This data describes a binding interaction between two proteins.

Sequence of protein 1:
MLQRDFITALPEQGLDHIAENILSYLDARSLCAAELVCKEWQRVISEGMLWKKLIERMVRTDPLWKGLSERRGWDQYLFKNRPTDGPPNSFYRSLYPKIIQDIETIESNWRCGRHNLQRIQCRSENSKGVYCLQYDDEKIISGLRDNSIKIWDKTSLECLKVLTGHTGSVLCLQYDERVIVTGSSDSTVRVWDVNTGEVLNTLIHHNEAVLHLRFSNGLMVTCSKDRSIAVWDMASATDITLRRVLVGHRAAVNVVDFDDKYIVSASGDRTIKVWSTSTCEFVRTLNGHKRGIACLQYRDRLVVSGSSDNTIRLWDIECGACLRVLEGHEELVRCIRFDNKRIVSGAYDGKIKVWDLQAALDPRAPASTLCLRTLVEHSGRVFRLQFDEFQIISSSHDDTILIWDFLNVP

Sequence of protein 2:
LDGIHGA

Interface contacts:
Residue R334 in protein 1 contacts residue D2 in protein 2 (closest heavy-atom distance 3.0 Å).
Residue L211 in protein 1 interacts with residue H6 in protein 2 (closest heavy-atom distance 4.4 Å).
Residue L211 in protein 1 is in contact with residue I5 in protein 2 (closest heavy-atom distance 4.4 Å).
Residue R145 in protein 1 is in contact with residue L1 in protein 2 (closest heavy-atom distance 4.3 Å).
Residue Y348 in protein 1 interacts with residue D2 in protein 2 (closest heavy-atom distance 2.3 Å).
Residue G268 in protein 1 contacts residue H6 in protein 2 (closest heavy-atom distance 3.3 Å).
Residue Y348 in protein 1 is in contact with residue I5 in protein 2 (closest heavy-atom distance 3.7 Å).
Residue R381 in protein 1 is in contact with residue L1 in protein 2 (closest heavy-atom distance 3.1 Å).
Residue Y131 in protein 1 contacts residue G4 in protein 2 (closest heavy-atom distance 4.0 Å).
Residue N254 in protein 1 contacts residue H6 in protein 2 (closest heavy-atom distance 2.9 Å).
Residue R381 in protein 1 interacts with residue D2 in protein 2 (closest heavy-atom distance 3.6 Å).
Residue Y131 in protein 1 contacts residue L1 in protein 2 (closest heavy-atom distance 4.7 Å).
Residue Y131 in protein 1 contacts residue D2 in protein 2 (closest heavy-atom distance 3.5 Å).
Residue N254 in protein 1 interacts with residue I5 in protein 2 (closest heavy-atom distance 3.3 Å).
Residue D269 in protein 1 interacts with residue G8 in protein 2 (closest heavy-atom distance 4.6 Å).
Residue K225 in protein 1 contacts residue H6 in protein 2 (closest heavy-atom distance 3.7 Å).
Residue S267 in protein 1 interacts with residue H6 in protein 2 (closest heavy-atom distance 4.8 Å).
Residue L211 in protein 1 contacts residue G4 in protein 2 (closest heavy-atom distance 3.5 Å).
Residue L171 in protein 1 interacts with residue G4 in protein 2 (closest heavy-atom distance 3.9 Å).
Residue A251 in protein 1 interacts with residue G8 in protein 2 (closest heavy-atom distance 3.9 Å).
Residue R270 in protein 1 contacts residue A9 in protein 2 (closest heavy-atom distance 4.1 Å).
Residue G268 in protein 1 is in contact with residue G8 in protein 2 (closest heavy-atom distance 3.3 Å).
Residue R334 in protein 1 is in contact with residue G4 in protein 2 (closest heavy-atom distance 3.5 Å).
Residue R334 in protein 1 is in contact with residue I5 in protein 2 (closest heavy-atom distance 3.7 Å).
Residue A252 in protein 1 is in contact with residue H6 in protein 2 (closest heavy-atom distance 3.5 Å).
Residue N254 in protein 1 contacts residue G4 in protein 2 (closest heavy-atom distance 4.4 Å).
Residue A294 in protein 1 interacts with residue I5 in protein 2 (closest heavy-atom distance 3.7 Å).
Residue L332 in protein 1 is in contact with residue I5 in protein 2 (closest heavy-atom distance 4.0 Å).
Residue F383 in protein 1 is in contact with residue D2 in protein 2 (closest heavy-atom distance 3.5 Å).